Interface contacts:
Residue Y238 in protein 2 is in contact with residue W26 in protein 1 (closest heavy-atom distance 4.2 Å).
Residue N235 in protein 2 is in contact with residue S28 in protein 1 (closest heavy-atom distance 4.7 Å).
Residue D152 in protein 2 interacts with residue Q23 in protein 1 (closest heavy-atom distance 3.1 Å).
Residue G268 in protein 2 is in contact with residue F21 in protein 1 (closest heavy-atom distance 4.0 Å).
Residue Y238 in protein 2 contacts residue P34 in protein 1 (closest heavy-atom distance 4.5 Å).
Residue Y238 in protein 2 interacts with residue A24 in protein 1 (closest heavy-atom distance 3.9 Å).
Residue Y238 in protein 2 interacts with residue C25 in protein 1 (closest heavy-atom distance 4.3 Å).
Residue T153 in protein 2 interacts with residue Y35 in protein 1 (closest heavy-atom distance 3.6 Å).
Residue Y191 in protein 2 contacts residue A29 in protein 1 (closest heavy-atom distance 4.2 Å).
Residue L237 in protein 2 is in contact with residue W26 in protein 1 (closest heavy-atom distance 3.5 Å).
Residue Y188 in protein 2 interacts with residue P34 in protein 1 (closest heavy-atom distance 3.5 Å).
Residue R64 in protein 2 is in contact with residue F21 in protein 1 (closest heavy-atom distance 3.8 Å).
Residue F115 in protein 2 interacts with residue F21 in protein 1 (closest heavy-atom distance 4.0 Å).
Residue D152 in protein 2 interacts with residue W20 in protein 1 (closest heavy-atom distance 4.8 Å).
Residue F270 in protein 2 is in contact with residue F21 in protein 1 (closest heavy-atom distance 3.9 Å).
Residue Y238 in protein 2 contacts residue N27 in protein 1 (closest heavy-atom distance 4.9 Å).
Residue R64 in protein 2 interacts with residue P34 in protein 1 (closest heavy-atom distance 4.1 Å).
Residue T234 in protein 2 contacts residue N27 in protein 1 (closest heavy-atom distance 4.3 Å).
Residue F270 in protein 2 is in contact with residue P34 in protein 1 (closest heavy-atom distance 3.7 Å).
Residue D152 in protein 2 contacts residue Y35 in protein 1 (closest heavy-atom distance 3.8 Å).
Residue Y238 in protein 2 interacts with residue Y35 in protein 1 (closest heavy-atom distance 3.5 Å).
Residue H186 in protein 2 contacts residue V36 in protein 1 (closest heavy-atom distance 3.4 Å).
Residue F270 in protein 2 is in contact with residue V36 in protein 1 (closest heavy-atom distance 3.7 Å).
Residue H62 in protein 2 contacts residue V36 in protein 1 (closest heavy-atom distance 4.0 Å).
Residue R134 in protein 2 interacts with residue Y35 in protein 1 (closest heavy-atom distance 4.2 Å).
Residue Y238 in protein 2 contacts residue H13 in protein 1 (closest heavy-atom distance 4.0 Å).
Residue D152 in protein 2 interacts with residue F21 in protein 1 (closest heavy-atom distance 4.9 Å).
Residue Y188 in protein 2 contacts residue W26 in protein 1 (closest heavy-atom distance 3.6 Å).
Residue V236 in protein 2 is in contact with residue S28 in protein 1 (closest heavy-atom distance 2.9 Å).
Residue N235 in protein 2 is in contact with residue N27 in protein 1 (closest heavy-atom distance 3.0 Å).
Residue Y238 in protein 2 contacts residue V36 in protein 1 (closest heavy-atom distance 2.9 Å).
Residue R117 in protein 2 interacts with residue V36 in protein 1 (closest heavy-atom distance 3.6 Å).
Residue Y191 in protein 2 is in contact with residue S28 in protein 1 (closest heavy-atom distance 4.4 Å).
Residue R64 in protein 2 contacts residue Y35 in protein 1 (closest heavy-atom distance 2.9 Å).
Residue L237 in protein 2 interacts with residue C25 in protein 1 (closest heavy-atom distance 3.6 Å).
Residue L237 in protein 2 is in contact with residue N27 in protein 1 (closest heavy-atom distance 2.9 Å).
Residue V236 in protein 2 contacts residue W26 in protein 1 (closest heavy-atom distance 4.7 Å).
Residue L237 in protein 2 is in contact with residue S28 in protein 1 (closest heavy-atom distance 5.0 Å).
Residue T229 in protein 2 is in contact with residue S28 in protein 1 (closest heavy-atom distance 4.2 Å).
Residue Y188 in protein 2 interacts with residue V36 in protein 1 (closest heavy-atom distance 3.3 Å).
Residue V236 in protein 2 is in contact with residue A29 in protein 1 (closest heavy-atom distance 5.0 Å).
Residue E261 in protein 2 interacts with residue V36 in protein 1 (closest heavy-atom distance 2.9 Å).
Residue S187 in protein 2 is in contact with residue V36 in protein 1 (closest heavy-atom distance 3.3 Å).
Residue V236 in protein 2 interacts with residue N27 in protein 1 (closest heavy-atom distance 3.5 Å).
Residue G189 in protein 2 interacts with residue W26 in protein 1 (closest heavy-atom distance 3.9 Å).
Residue E65 in protein 2 interacts with residue Y35 in protein 1 (closest heavy-atom distance 4.5 Å).
Residue F270 in protein 2 interacts with residue Y35 in protein 1 (closest heavy-atom distance 3.4 Å).
Residue E65 in protein 2 contacts residue V36 in protein 1 (closest heavy-atom distance 2.9 Å).
Residue Y191 in protein 2 is in contact with residue W26 in protein 1 (closest heavy-atom distance 3.6 Å).
Residue L237 in protein 2 is in contact with residue V36 in protein 1 (closest heavy-atom distance 3.6 Å).
Residue R117 in protein 2 interacts with residue Y35 in protein 1 (closest heavy-atom distance 3.1 Å).

Sequence of protein 1:
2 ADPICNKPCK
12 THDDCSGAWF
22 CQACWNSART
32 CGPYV

These two protein chains interact to form a complex.

Sequence of protein 2:
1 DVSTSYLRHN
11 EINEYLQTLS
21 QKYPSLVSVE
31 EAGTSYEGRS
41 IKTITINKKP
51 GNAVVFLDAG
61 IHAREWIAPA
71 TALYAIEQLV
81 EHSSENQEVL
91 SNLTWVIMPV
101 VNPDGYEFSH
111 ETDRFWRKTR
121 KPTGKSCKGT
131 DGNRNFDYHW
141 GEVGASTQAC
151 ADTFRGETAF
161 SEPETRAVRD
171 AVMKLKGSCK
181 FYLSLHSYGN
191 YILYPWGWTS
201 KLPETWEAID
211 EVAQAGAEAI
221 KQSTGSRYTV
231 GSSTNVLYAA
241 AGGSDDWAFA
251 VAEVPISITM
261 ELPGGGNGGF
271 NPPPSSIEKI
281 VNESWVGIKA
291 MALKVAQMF